The following describes two proteins that form a bound complex.

Sequence of protein 1:
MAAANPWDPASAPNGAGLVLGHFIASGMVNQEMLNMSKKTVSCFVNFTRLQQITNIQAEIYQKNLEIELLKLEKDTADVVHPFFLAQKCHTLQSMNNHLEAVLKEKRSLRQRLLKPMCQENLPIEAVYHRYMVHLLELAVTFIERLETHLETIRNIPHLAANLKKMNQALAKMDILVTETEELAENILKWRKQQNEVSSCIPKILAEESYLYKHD

Interface contacts:
Residue D184 in protein 2 interacts with residue G66 in protein 1 (closest heavy-atom distance 3.3 Å).
Residue P277 in protein 2 is in contact with residue E196 in protein 1 (closest heavy-atom distance 3.6 Å).
Residue T187 in protein 2 interacts with residue N63 in protein 1 (closest heavy-atom distance 3.4 Å).
Residue R347 in protein 2 contacts residue V226 in protein 1 (closest heavy-atom distance 3.6 Å).
Residue D184 in protein 2 interacts with residue A65 in protein 1 (closest heavy-atom distance 3.7 Å).
Residue V255 in protein 2 is in contact with residue H147 in protein 1 (closest heavy-atom distance 3.5 Å).
Residue L280 in protein 2 interacts with residue L195 in protein 1 (closest heavy-atom distance 3.7 Å).
Residue S260 in protein 2 interacts with residue V176 in protein 1 (closest heavy-atom distance 3.5 Å).
Residue V255 in protein 2 contacts residue V151 in protein 1 (closest heavy-atom distance 3.7 Å).
Residue S256 in protein 2 contacts residue H147 in protein 1 (closest heavy-atom distance 3.5 Å).
Residue E340 in protein 2 is in contact with residue L219 in protein 1 (closest heavy-atom distance 3.6 Å).
Residue Q344 in protein 2 contacts residue L219 in protein 1 (closest heavy-atom distance 3.6 Å).
Residue L261 in protein 2 contacts residue V176 in protein 1 (closest heavy-atom distance 3.5 Å).
Residue Q264 in protein 2 contacts residue V176 in protein 1 (closest heavy-atom distance 3.0 Å).
Residue Y265 in protein 2 contacts residue H178 in protein 1 (closest heavy-atom distance 3.7 Å).
Residue A266 in protein 2 is in contact with residue H178 in protein 1 (closest heavy-atom distance 3.6 Å).
Residue S197 in protein 2 contacts residue F96 in protein 1 (closest heavy-atom distance 3.8 Å).
Residue Q327 in protein 2 is in contact with residue P206 in protein 1 (closest heavy-atom distance 3.3 Å).
Residue R252 in protein 2 is in contact with residue H147 in protein 1 (closest heavy-atom distance 3.3 Å).
Residue V332 in protein 2 contacts residue L212 in protein 1 (closest heavy-atom distance 3.9 Å).
Residue Q181 in protein 2 contacts residue S86 in protein 1 (closest heavy-atom distance 3.0 Å).
Residue D184 in protein 2 is in contact with residue L69 in protein 1 (closest heavy-atom distance 3.4 Å).
Residue N193 in protein 2 contacts residue F96 in protein 1 (closest heavy-atom distance 3.7 Å).
Residue Q178 in protein 2 interacts with residue K88 in protein 1 (closest heavy-atom distance 3.3 Å).
Residue Q183 in protein 2 interacts with residue A65 in protein 1 (closest heavy-atom distance 3.4 Å).
Residue K189 in protein 2 is in contact with residue F93 in protein 1 (closest heavy-atom distance 3.6 Å).
Residue Y190 in protein 2 interacts with residue F93 in protein 1 (closest heavy-atom distance 3.5 Å).
Residue T331 in protein 2 interacts with residue L212 in protein 1 (closest heavy-atom distance 3.7 Å).
Residue N193 in protein 2 is in contact with residue F93 in protein 1 (closest heavy-atom distance 3.2 Å).
Residue Q264 in protein 2 interacts with residue R179 in protein 1 (closest heavy-atom distance 3.4 Å).
Residue L259 in protein 2 interacts with residue V151 in protein 1 (closest heavy-atom distance 3.7 Å).
Residue L330 in protein 2 is in contact with residue H207 in protein 1 (closest heavy-atom distance 3.6 Å).
Residue V258 in protein 2 is in contact with residue V176 in protein 1 (closest heavy-atom distance 3.8 Å).
Residue V314 in protein 2 contacts residue L195 in protein 1 (closest heavy-atom distance 3.9 Å).
Residue V262 in protein 2 is in contact with residue V176 in protein 1 (closest heavy-atom distance 3.7 Å).
Residue Q191 in protein 2 contacts residue A61 in protein 1 (closest heavy-atom distance 3.2 Å).
Residue D184 in protein 2 is in contact with residue N63 in protein 1 (closest heavy-atom distance 2.3 Å).
Residue K189 in protein 2 is in contact with residue V90 in protein 1 (closest heavy-atom distance 3.4 Å).
Residue N275 in protein 2 is in contact with residue R194 in protein 1 (closest heavy-atom distance 3.9 Å).
Residue Y336 in protein 2 contacts residue N216 in protein 1 (closest heavy-atom distance 3.2 Å).
Residue R182 in protein 2 contacts residue V90 in protein 1 (closest heavy-atom distance 3.8 Å).
Residue Q188 in protein 2 contacts residue N63 in protein 1 (closest heavy-atom distance 3.6 Å).
Residue Q264 in protein 2 is in contact with residue H178 in protein 1 (closest heavy-atom distance 3.3 Å).
Residue L311 in protein 2 contacts residue F191 in protein 1 (closest heavy-atom distance 3.8 Å).
Residue K189 in protein 2 contacts residue C92 in protein 1 (closest heavy-atom distance 3.6 Å).
Residue E321 in protein 2 interacts with residue L199 in protein 1 (closest heavy-atom distance 3.3 Å).
Residue E321 in protein 2 interacts with residue R203 in protein 1 (closest heavy-atom distance 3.0 Å).
Residue Q264 in protein 2 interacts with residue A175 in protein 1 (closest heavy-atom distance 3.1 Å).
Residue R182 in protein 2 contacts residue K88 in protein 1 (closest heavy-atom distance 3.5 Å).
Residue M354 in protein 2 contacts residue A233 in protein 1 (closest heavy-atom distance 3.9 Å).
Residue R173 in protein 2 interacts with residue M77 in protein 1 (closest heavy-atom distance 3.4 Å).
Residue R252 in protein 2 is in contact with residue M144 in protein 1 (closest heavy-atom distance 3.5 Å).
Residue L180 in protein 2 contacts residue A65 in protein 1 (closest heavy-atom distance 3.7 Å).
Residue L311 in protein 2 contacts residue I192 in protein 1 (closest heavy-atom distance 3.9 Å).
Residue R347 in protein 2 interacts with residue D223 in protein 1 (closest heavy-atom distance 3.0 Å).
Residue V262 in protein 2 interacts with residue A175 in protein 1 (closest heavy-atom distance 3.4 Å).
Residue L248 in protein 2 is in contact with residue M144 in protein 1 (closest heavy-atom distance 3.7 Å).
Residue A266 in protein 2 contacts residue V182 in protein 1 (closest heavy-atom distance 3.7 Å).
Residue R252 in protein 2 is in contact with residue S143 in protein 1 (closest heavy-atom distance 2.9 Å).
Residue M318 in protein 2 interacts with residue I202 in protein 1 (closest heavy-atom distance 3.7 Å).

Sequence of protein 2:
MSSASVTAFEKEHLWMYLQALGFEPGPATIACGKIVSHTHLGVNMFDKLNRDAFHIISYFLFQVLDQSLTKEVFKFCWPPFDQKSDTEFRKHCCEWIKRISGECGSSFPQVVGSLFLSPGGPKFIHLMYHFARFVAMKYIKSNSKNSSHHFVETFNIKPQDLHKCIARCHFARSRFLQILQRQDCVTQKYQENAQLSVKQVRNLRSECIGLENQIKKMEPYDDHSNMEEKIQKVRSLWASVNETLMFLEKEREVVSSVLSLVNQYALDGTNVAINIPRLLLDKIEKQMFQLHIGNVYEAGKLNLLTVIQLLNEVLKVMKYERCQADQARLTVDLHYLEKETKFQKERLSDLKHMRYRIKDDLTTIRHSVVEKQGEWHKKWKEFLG